Contacts between the two chains:
Residue R741 in protein 2 interacts with residue W258 in protein 1 (closest heavy-atom distance 3.2 Å).
Residue H142 in protein 2 interacts with residue M212 in protein 1 (closest heavy-atom distance 3.3 Å).
Residue G685 in protein 2 contacts residue R218 in protein 1 (closest heavy-atom distance 3.5 Å).
Residue F504 in protein 2 is in contact with residue D210 in protein 1 (closest heavy-atom distance 3.1 Å).
Residue H142 in protein 2 is in contact with residue D210 in protein 1 (closest heavy-atom distance 3.1 Å).
Residue P755 in protein 2 interacts with residue D248 in protein 1 (closest heavy-atom distance 3.6 Å).
Residue L495 in protein 2 interacts with residue A173 in protein 1 (closest heavy-atom distance 3.6 Å).
Residue T834 in protein 2 interacts with residue V298 in protein 1 (closest heavy-atom distance 3.6 Å).
Residue R741 in protein 2 is in contact with residue K259 in protein 1 (closest heavy-atom distance 3.5 Å).
Residue Y115 in protein 2 contacts residue A173 in protein 1 (closest heavy-atom distance 3.0 Å).
Residue G723 in protein 2 contacts residue Q246 in protein 1 (closest heavy-atom distance 3.7 Å).
Residue I724 in protein 2 contacts residue W249 in protein 1 (closest heavy-atom distance 3.5 Å).
Residue R107 in protein 2 contacts residue K216 in protein 1 (closest heavy-atom distance 3.5 Å).
Residue P822 in protein 2 contacts residue F291 in protein 1 (closest heavy-atom distance 3.6 Å).
Residue K114 in protein 2 contacts residue S172 in protein 1 (closest heavy-atom distance 3.2 Å).
Residue E684 in protein 2 is in contact with residue P215 in protein 1 (closest heavy-atom distance 3.4 Å).
Residue H735 in protein 2 interacts with residue S254 in protein 1 (closest heavy-atom distance 2.7 Å).
Residue R844 in protein 2 contacts residue R313 in protein 1 (closest heavy-atom distance 3.6 Å).
Residue R107 in protein 2 interacts with residue E213 in protein 1 (closest heavy-atom distance 3.2 Å).
Residue E738 in protein 2 contacts residue N257 in protein 1 (closest heavy-atom distance 3.0 Å).
Residue V830 in protein 2 contacts residue V298 in protein 1 (closest heavy-atom distance 3.6 Å).
Residue P721 in protein 2 interacts with residue W249 in protein 1 (closest heavy-atom distance 3.5 Å).
Residue I747 in protein 2 is in contact with residue W258 in protein 1 (closest heavy-atom distance 3.6 Å).
Residue E738 in protein 2 is in contact with residue W258 in protein 1 (closest heavy-atom distance 3.2 Å).
Residue Y833 in protein 2 interacts with residue E299 in protein 1 (closest heavy-atom distance 3.5 Å).
Residue Y115 in protein 2 interacts with residue M212 in protein 1 (closest heavy-atom distance 3.5 Å).
Residue E841 in protein 2 contacts residue R309 in protein 1 (closest heavy-atom distance 3.0 Å).
Residue P755 in protein 2 is in contact with residue Q250 in protein 1 (closest heavy-atom distance 3.6 Å).
Residue G111 in protein 2 is in contact with residue M212 in protein 1 (closest heavy-atom distance 3.5 Å).
Residue F504 in protein 2 is in contact with residue E208 in protein 1 (closest heavy-atom distance 3.6 Å).
Residue E684 in protein 2 is in contact with residue R218 in protein 1 (closest heavy-atom distance 3.2 Å).
Residue F683 in protein 2 is in contact with residue F217 in protein 1 (closest heavy-atom distance 3.4 Å).
Residue L818 in protein 2 contacts residue N285 in protein 1 (closest heavy-atom distance 3.6 Å).
Residue T1014 in protein 2 is in contact with residue F291 in protein 1 (closest heavy-atom distance 3.2 Å).
Residue P822 in protein 2 contacts residue F288 in protein 1 (closest heavy-atom distance 3.5 Å).
Residue I147 in protein 2 interacts with residue M212 in protein 1 (closest heavy-atom distance 3.1 Å).
Residue Y833 in protein 2 contacts residue V298 in protein 1 (closest heavy-atom distance 3.6 Å).
Residue R107 in protein 2 interacts with residue P214 in protein 1 (closest heavy-atom distance 3.5 Å).
Residue K728 in protein 2 interacts with residue W249 in protein 1 (closest heavy-atom distance 3.2 Å).
Residue G753 in protein 2 contacts residue P252 in protein 1 (closest heavy-atom distance 3.2 Å).
Residue E684 in protein 2 contacts residue H219 in protein 1 (closest heavy-atom distance 3.3 Å).
Residue S1021 in protein 2 is in contact with residue E299 in protein 1 (closest heavy-atom distance 3.4 Å).
Residue S688 in protein 2 contacts residue K221 in protein 1 (closest heavy-atom distance 3.2 Å).
Residue G821 in protein 2 is in contact with residue N285 in protein 1 (closest heavy-atom distance 3.2 Å).
Residue K503 in protein 2 interacts with residue E208 in protein 1 (closest heavy-atom distance 3.5 Å).
Residue I747 in protein 2 contacts residue N257 in protein 1 (closest heavy-atom distance 3.6 Å).
Residue F683 in protein 2 interacts with residue P214 in protein 1 (closest heavy-atom distance 3.7 Å).
Residue A829 in protein 2 is in contact with residue F291 in protein 1 (closest heavy-atom distance 3.6 Å).
Residue H687 in protein 2 contacts residue H219 in protein 1 (closest heavy-atom distance 3.1 Å).
Residue I720 in protein 2 is in contact with residue W249 in protein 1 (closest heavy-atom distance 3.3 Å).
Residue H735 in protein 2 interacts with residue P252 in protein 1 (closest heavy-atom distance 3.1 Å).
Residue R493 in protein 2 contacts residue S172 in protein 1 (closest heavy-atom distance 3.5 Å).
Residue A826 in protein 2 interacts with residue A294 in protein 1 (closest heavy-atom distance 3.5 Å).
Residue D1044 in protein 2 interacts with residue W258 in protein 1 (closest heavy-atom distance 3.0 Å).
Residue R493 in protein 2 interacts with residue V174 in protein 1 (closest heavy-atom distance 3.2 Å).
Residue E738 in protein 2 interacts with residue S256 in protein 1 (closest heavy-atom distance 3.4 Å).
Residue K728 in protein 2 contacts residue I251 in protein 1 (closest heavy-atom distance 3.3 Å).
Residue R1018 in protein 2 contacts residue E299 in protein 1 (closest heavy-atom distance 3.1 Å).
Residue R107 in protein 2 interacts with residue P215 in protein 1 (closest heavy-atom distance 2.7 Å).
Residue Y115 in protein 2 interacts with residue S172 in protein 1 (closest heavy-atom distance 3.2 Å).

Sequence of protein 1:
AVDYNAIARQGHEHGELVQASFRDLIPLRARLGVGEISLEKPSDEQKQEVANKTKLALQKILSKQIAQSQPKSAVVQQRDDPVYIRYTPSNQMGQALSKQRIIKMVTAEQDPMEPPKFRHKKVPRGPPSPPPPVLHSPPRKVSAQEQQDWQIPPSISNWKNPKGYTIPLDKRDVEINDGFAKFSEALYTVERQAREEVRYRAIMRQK

The following describes two proteins that form a bound complex.

Sequence of protein 2:
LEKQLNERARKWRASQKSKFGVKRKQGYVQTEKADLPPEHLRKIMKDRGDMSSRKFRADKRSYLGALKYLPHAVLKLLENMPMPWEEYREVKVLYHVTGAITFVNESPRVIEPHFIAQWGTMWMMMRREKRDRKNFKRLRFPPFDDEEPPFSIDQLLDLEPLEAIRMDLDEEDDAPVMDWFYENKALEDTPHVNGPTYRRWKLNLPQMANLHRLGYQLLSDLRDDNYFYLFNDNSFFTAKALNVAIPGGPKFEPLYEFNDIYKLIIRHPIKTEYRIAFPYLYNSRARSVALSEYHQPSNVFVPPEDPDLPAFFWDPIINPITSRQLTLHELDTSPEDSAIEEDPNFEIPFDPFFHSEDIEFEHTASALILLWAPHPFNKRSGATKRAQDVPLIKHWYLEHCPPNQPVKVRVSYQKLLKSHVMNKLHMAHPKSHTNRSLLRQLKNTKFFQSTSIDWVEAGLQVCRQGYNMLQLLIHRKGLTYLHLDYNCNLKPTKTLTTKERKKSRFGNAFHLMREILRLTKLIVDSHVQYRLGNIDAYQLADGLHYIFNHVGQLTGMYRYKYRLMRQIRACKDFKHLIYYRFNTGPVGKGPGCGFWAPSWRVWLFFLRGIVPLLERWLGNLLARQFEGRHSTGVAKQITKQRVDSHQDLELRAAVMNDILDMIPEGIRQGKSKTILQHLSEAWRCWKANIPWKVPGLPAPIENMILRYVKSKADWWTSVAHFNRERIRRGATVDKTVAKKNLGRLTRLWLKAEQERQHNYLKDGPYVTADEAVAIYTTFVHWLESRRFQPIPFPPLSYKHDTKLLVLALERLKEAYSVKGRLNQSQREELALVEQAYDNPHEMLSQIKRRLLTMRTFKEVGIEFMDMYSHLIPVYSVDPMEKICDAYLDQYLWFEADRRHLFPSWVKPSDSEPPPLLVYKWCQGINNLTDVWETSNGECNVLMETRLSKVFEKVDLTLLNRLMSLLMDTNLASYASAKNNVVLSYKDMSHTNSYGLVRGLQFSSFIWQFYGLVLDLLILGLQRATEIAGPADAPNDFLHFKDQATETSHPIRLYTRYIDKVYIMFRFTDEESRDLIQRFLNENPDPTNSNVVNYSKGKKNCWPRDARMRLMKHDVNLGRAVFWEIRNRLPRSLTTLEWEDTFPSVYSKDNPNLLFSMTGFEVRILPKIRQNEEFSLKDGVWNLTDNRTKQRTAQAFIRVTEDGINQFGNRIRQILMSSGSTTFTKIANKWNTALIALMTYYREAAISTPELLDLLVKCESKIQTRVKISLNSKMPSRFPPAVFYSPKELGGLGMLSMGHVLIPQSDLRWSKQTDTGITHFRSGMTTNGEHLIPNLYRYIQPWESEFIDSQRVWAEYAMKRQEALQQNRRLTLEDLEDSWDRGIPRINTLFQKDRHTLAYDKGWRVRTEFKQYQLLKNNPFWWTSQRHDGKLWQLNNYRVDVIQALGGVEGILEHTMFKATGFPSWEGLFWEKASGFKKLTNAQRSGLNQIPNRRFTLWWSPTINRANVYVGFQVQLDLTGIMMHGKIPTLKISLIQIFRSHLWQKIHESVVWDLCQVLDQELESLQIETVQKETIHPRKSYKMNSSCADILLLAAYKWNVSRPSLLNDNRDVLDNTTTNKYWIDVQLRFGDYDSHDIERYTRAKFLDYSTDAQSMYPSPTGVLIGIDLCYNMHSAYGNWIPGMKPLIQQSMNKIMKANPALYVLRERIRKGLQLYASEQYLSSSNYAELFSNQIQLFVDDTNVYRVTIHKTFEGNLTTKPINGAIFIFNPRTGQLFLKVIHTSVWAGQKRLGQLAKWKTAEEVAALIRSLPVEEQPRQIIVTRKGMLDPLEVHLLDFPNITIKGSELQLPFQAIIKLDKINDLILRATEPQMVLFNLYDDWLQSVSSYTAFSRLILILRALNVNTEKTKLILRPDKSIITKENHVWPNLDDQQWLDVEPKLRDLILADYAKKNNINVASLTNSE